Sequence of chain B:
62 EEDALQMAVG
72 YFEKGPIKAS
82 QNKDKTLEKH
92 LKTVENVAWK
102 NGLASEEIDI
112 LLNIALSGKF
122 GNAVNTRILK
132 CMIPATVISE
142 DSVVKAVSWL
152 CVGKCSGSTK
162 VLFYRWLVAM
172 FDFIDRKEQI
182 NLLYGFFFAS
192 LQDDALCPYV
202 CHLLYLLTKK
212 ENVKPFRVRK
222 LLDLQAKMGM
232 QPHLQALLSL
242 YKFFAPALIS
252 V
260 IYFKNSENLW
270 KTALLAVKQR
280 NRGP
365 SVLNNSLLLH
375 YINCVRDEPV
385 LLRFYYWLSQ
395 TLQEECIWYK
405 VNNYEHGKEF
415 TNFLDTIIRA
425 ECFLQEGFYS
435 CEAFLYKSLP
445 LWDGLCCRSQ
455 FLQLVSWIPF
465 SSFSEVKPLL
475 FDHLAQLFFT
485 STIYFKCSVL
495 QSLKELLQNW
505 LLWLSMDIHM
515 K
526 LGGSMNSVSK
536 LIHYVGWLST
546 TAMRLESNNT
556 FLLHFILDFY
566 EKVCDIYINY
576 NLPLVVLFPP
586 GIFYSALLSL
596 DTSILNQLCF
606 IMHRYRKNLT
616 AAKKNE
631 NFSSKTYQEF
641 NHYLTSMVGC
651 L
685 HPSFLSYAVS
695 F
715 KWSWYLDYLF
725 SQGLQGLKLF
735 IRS

This data describes a binding interaction between two proteins.

Sequence of chain A:
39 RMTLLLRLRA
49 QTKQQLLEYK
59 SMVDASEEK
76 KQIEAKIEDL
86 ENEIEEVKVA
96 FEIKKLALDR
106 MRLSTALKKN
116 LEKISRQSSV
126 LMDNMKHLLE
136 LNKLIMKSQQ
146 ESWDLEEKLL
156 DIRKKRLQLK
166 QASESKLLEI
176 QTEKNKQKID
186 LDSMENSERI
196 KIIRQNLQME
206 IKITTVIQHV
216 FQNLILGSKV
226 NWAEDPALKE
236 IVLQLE

Contacts between the two chains:
Residue H513 in chain B interacts with residue Q166 in chain A (closest heavy-atom distance 3.1 Å).
Residue Q429 in chain B is in contact with residue R158 in chain A (closest heavy-atom distance 3.1 Å).
Residue R549 in chain B interacts with residue F96 in chain A (closest heavy-atom distance 3.1 Å).
Residue Q429 in chain B interacts with residue L162 in chain A (closest heavy-atom distance 3.0 Å).
Residue Q729 in chain B interacts with residue W148 in chain A (closest heavy-atom distance 2.9 Å).
Residue S694 in chain B interacts with residue L134 in chain A (closest heavy-atom distance 3.5 Å).
Residue Q602 in chain B contacts residue W148 in chain A (closest heavy-atom distance 3.4 Å).
Residue M510 in chain B interacts with residue L162 in chain A (closest heavy-atom distance 3.2 Å).
Residue R549 in chain B interacts with residue K93 in chain A (closest heavy-atom distance 3.2 Å).
Residue K567 in chain B contacts residue E151 in chain A (closest heavy-atom distance 3.3 Å).
Residue W507 in chain B contacts residue K165 in chain A (closest heavy-atom distance 3.2 Å).
Residue Y575 in chain B contacts residue L155 in chain A (closest heavy-atom distance 3.2 Å).
Residue Q602 in chain B interacts with residue Q144 in chain A (closest heavy-atom distance 3.2 Å).
Residue E566 in chain B interacts with residue W148 in chain A (closest heavy-atom distance 3.1 Å).
Residue Q726 in chain B interacts with residue K138 in chain A (closest heavy-atom distance 3.3 Å).
Residue L506 in chain B is in contact with residue L162 in chain A (closest heavy-atom distance 3.2 Å).
Residue C426 in chain B interacts with residue R161 in chain A (closest heavy-atom distance 2.5 Å).
Residue L689 in chain B is in contact with residue L116 in chain A (closest heavy-atom distance 3.1 Å).
Residue R218 in chain B is in contact with residue Q217 in chain A (closest heavy-atom distance 2.7 Å).
Residue K146 in chain B is in contact with residue A228 in chain A (closest heavy-atom distance 3.4 Å).
Residue Q729 in chain B is in contact with residue Q145 in chain A (closest heavy-atom distance 3.5 Å).
Residue Q726 in chain B contacts residue M141 in chain A (closest heavy-atom distance 3.0 Å).
Residue T597 in chain B interacts with residue N137 in chain A (closest heavy-atom distance 2.7 Å).
Residue G727 in chain B is in contact with residue M141 in chain A (closest heavy-atom distance 3.3 Å).
Residue C378 in chain B contacts residue E169 in chain A (closest heavy-atom distance 3.2 Å).
Residue Y691 in chain B interacts with residue N137 in chain A (closest heavy-atom distance 3.0 Å).
Residue N574 in chain B interacts with residue K159 in chain A (closest heavy-atom distance 3.3 Å).
Residue V693 in chain B interacts with residue I119 in chain A (closest heavy-atom distance 3.5 Å).
Residue S143 in chain B is in contact with residue A228 in chain A (closest heavy-atom distance 3.1 Å).
Residue F187 in chain B contacts residue V237 in chain A (closest heavy-atom distance 3.4 Å).
Residue L593 in chain B contacts residue R105 in chain A (closest heavy-atom distance 3.4 Å).
Residue F187 in chain B is in contact with residue I220 in chain A (closest heavy-atom distance 3.1 Å).
Residue F427 in chain B contacts residue R161 in chain A (closest heavy-atom distance 2.3 Å).
Residue Y375 in chain B interacts with residue Q176 in chain A (closest heavy-atom distance 3.0 Å).
Residue F605 in chain B contacts residue W148 in chain A (closest heavy-atom distance 3.3 Å).
Residue G186 in chain B interacts with residue Q217 in chain A (closest heavy-atom distance 3.0 Å).
Residue Y691 in chain B interacts with residue L134 in chain A (closest heavy-atom distance 3.5 Å).
Residue C152 in chain B is in contact with residue S223 in chain A (closest heavy-atom distance 3.3 Å).
Residue C378 in chain B interacts with residue S168 in chain A (closest heavy-atom distance 2.7 Å).
Residue L183 in chain B contacts residue L238 in chain A (closest heavy-atom distance 3.2 Å).
Residue Y589 in chain B interacts with residue L101 in chain A (closest heavy-atom distance 3.1 Å).
Residue R380 in chain B is in contact with residue E169 in chain A (closest heavy-atom distance 3.3 Å).
Residue L593 in chain B is in contact with residue D104 in chain A (closest heavy-atom distance 3.1 Å).
Residue L593 in chain B is in contact with residue L108 in chain A (closest heavy-atom distance 3.2 Å).
Residue K215 in chain B interacts with residue H214 in chain A (closest heavy-atom distance 3.5 Å).
Residue F187 in chain B interacts with residue L221 in chain A (closest heavy-atom distance 3.4 Å).
Residue Q502 in chain B interacts with residue E151 in chain A (closest heavy-atom distance 3.0 Å).
Residue D596 in chain B contacts residue N137 in chain A (closest heavy-atom distance 2.8 Å).
Residue L428 in chain B contacts residue K165 in chain A (closest heavy-atom distance 3.1 Å).
Residue P585 in chain B interacts with residue E97 in chain A (closest heavy-atom distance 3.3 Å).
Residue N574 in chain B contacts residue L155 in chain A (closest heavy-atom distance 3.2 Å).
Residue S598 in chain B interacts with residue N137 in chain A (closest heavy-atom distance 2.7 Å).
Residue R218 in chain B contacts residue H214 in chain A (closest heavy-atom distance 3.3 Å).
Residue R549 in chain B is in contact with residue K100 in chain A (closest heavy-atom distance 3.5 Å).
Residue C378 in chain B contacts residue L172 in chain A (closest heavy-atom distance 3.5 Å).
Residue K146 in chain B contacts residue W227 in chain A (closest heavy-atom distance 3.1 Å).
Residue N601 in chain B interacts with residue M141 in chain A (closest heavy-atom distance 3.3 Å).
Residue N377 in chain B interacts with residue K165 in chain A (closest heavy-atom distance 3.4 Å).
Residue L183 in chain B interacts with residue Q239 in chain A (closest heavy-atom distance 3.1 Å).
Residue H685 in chain B contacts residue L112 in chain A (closest heavy-atom distance 3.5 Å).